Sequence of protein 1:
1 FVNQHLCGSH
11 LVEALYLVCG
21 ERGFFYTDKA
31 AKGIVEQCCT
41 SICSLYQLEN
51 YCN

The following describes two proteins that form a bound complex.

Contacts between the two chains:
Residue Y16 in protein 2 is in contact with residue Q4 in protein 1 (closest heavy-atom distance 3.8 Å).
Residue F24 in protein 2 is in contact with residue F24 in protein 1 (closest heavy-atom distance 4.2 Å).
Residue F25 in protein 2 is in contact with residue F24 in protein 1 (closest heavy-atom distance 3.7 Å).
Residue F24 in protein 2 interacts with residue T27 in protein 1 (closest heavy-atom distance 4.6 Å).
Residue D28 in protein 2 contacts residue E21 in protein 1 (closest heavy-atom distance 3.8 Å).
Residue Y26 in protein 2 contacts residue R22 in protein 1 (closest heavy-atom distance 5.0 Å).
Residue Y16 in protein 2 interacts with residue H5 in protein 1 (closest heavy-atom distance 2.7 Å).
Residue T27 in protein 2 interacts with residue N53 in protein 1 (closest heavy-atom distance 4.5 Å).
Residue T27 in protein 2 contacts residue G23 in protein 1 (closest heavy-atom distance 4.2 Å).
Residue E13 in protein 2 is in contact with residue V12 in protein 1 (closest heavy-atom distance 4.0 Å).
Residue V12 in protein 2 contacts residue V12 in protein 1 (closest heavy-atom distance 3.7 Å).
Residue R22 in protein 2 interacts with residue Y26 in protein 1 (closest heavy-atom distance 4.8 Å).
Residue Y26 in protein 2 contacts residue G23 in protein 1 (closest heavy-atom distance 3.1 Å).
Residue E13 in protein 2 is in contact with residue S9 in protein 1 (closest heavy-atom distance 2.5 Å).
Residue T27 in protein 2 interacts with residue F24 in protein 1 (closest heavy-atom distance 4.0 Å).
Residue S9 in protein 2 interacts with residue Y16 in protein 1 (closest heavy-atom distance 3.4 Å).
Residue V12 in protein 2 contacts residue E13 in protein 1 (closest heavy-atom distance 3.8 Å).
Residue C7 in protein 2 interacts with residue Y16 in protein 1 (closest heavy-atom distance 5.0 Å).
Residue E13 in protein 2 contacts residue H10 in protein 1 (closest heavy-atom distance 4.7 Å).
Residue E21 in protein 2 contacts residue T27 in protein 1 (closest heavy-atom distance 4.9 Å).
Residue Q4 in protein 2 interacts with residue Y16 in protein 1 (closest heavy-atom distance 4.1 Å).
Residue R22 in protein 2 interacts with residue D28 in protein 1 (closest heavy-atom distance 4.7 Å).
Residue L6 in protein 2 contacts residue Y16 in protein 1 (closest heavy-atom distance 4.8 Å).
Residue Y16 in protein 2 interacts with residue V12 in protein 1 (closest heavy-atom distance 3.9 Å).
Residue Y16 in protein 2 interacts with residue S9 in protein 1 (closest heavy-atom distance 3.5 Å).
Residue F24 in protein 2 is in contact with residue V12 in protein 1 (closest heavy-atom distance 4.2 Å).
Residue G8 in protein 2 interacts with residue Y16 in protein 1 (closest heavy-atom distance 3.1 Å).
Residue D28 in protein 2 contacts residue G23 in protein 1 (closest heavy-atom distance 4.9 Å).
Residue Y26 in protein 2 contacts residue F24 in protein 1 (closest heavy-atom distance 2.7 Å).
Residue E13 in protein 2 interacts with residue E13 in protein 1 (closest heavy-atom distance 3.7 Å).
Residue E21 in protein 2 is in contact with residue D28 in protein 1 (closest heavy-atom distance 3.1 Å).
Residue G23 in protein 2 interacts with residue T27 in protein 1 (closest heavy-atom distance 4.6 Å).
Residue F24 in protein 2 interacts with residue F25 in protein 1 (closest heavy-atom distance 3.6 Å).
Residue G20 in protein 2 is in contact with residue D28 in protein 1 (closest heavy-atom distance 3.1 Å).
Residue Y16 in protein 2 interacts with residue Y26 in protein 1 (closest heavy-atom distance 3.8 Å).
Residue T27 in protein 2 contacts residue F25 in protein 1 (closest heavy-atom distance 3.7 Å).
Residue N53 in protein 2 is in contact with residue T27 in protein 1 (closest heavy-atom distance 4.1 Å).
Residue T27 in protein 2 is in contact with residue R22 in protein 1 (closest heavy-atom distance 4.5 Å).
Residue R22 in protein 2 contacts residue T27 in protein 1 (closest heavy-atom distance 5.0 Å).
Residue G23 in protein 2 interacts with residue Y26 in protein 1 (closest heavy-atom distance 3.1 Å).
Residue Y26 in protein 2 interacts with residue Y16 in protein 1 (closest heavy-atom distance 3.6 Å).
Residue L17 in protein 2 is in contact with residue H5 in protein 1 (closest heavy-atom distance 4.7 Å).
Residue V12 in protein 2 contacts residue Y16 in protein 1 (closest heavy-atom distance 3.7 Å).
Residue H5 in protein 2 is in contact with residue Y16 in protein 1 (closest heavy-atom distance 2.8 Å).
Residue Y16 in protein 2 interacts with residue L6 in protein 1 (closest heavy-atom distance 4.8 Å).
Residue Y26 in protein 2 interacts with residue F25 in protein 1 (closest heavy-atom distance 4.6 Å).
Residue H5 in protein 2 contacts residue L17 in protein 1 (closest heavy-atom distance 4.0 Å).
Residue G23 in protein 2 is in contact with residue D28 in protein 1 (closest heavy-atom distance 4.3 Å).
Residue F25 in protein 2 is in contact with residue Y26 in protein 1 (closest heavy-atom distance 4.8 Å).
Residue F24 in protein 2 interacts with residue Y26 in protein 1 (closest heavy-atom distance 2.8 Å).
Residue D28 in protein 2 contacts residue R22 in protein 1 (closest heavy-atom distance 4.5 Å).
Residue H10 in protein 2 interacts with residue E13 in protein 1 (closest heavy-atom distance 4.9 Å).
Residue V12 in protein 2 contacts residue F24 in protein 1 (closest heavy-atom distance 4.6 Å).
Residue F25 in protein 2 interacts with residue F25 in protein 1 (closest heavy-atom distance 3.2 Å).
Residue S9 in protein 2 interacts with residue E13 in protein 1 (closest heavy-atom distance 3.1 Å).
Residue Y16 in protein 2 contacts residue G8 in protein 1 (closest heavy-atom distance 3.4 Å).

Sequence of protein 2:
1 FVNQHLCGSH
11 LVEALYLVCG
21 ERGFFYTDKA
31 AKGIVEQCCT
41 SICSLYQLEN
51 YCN